Sequence of protein 2:
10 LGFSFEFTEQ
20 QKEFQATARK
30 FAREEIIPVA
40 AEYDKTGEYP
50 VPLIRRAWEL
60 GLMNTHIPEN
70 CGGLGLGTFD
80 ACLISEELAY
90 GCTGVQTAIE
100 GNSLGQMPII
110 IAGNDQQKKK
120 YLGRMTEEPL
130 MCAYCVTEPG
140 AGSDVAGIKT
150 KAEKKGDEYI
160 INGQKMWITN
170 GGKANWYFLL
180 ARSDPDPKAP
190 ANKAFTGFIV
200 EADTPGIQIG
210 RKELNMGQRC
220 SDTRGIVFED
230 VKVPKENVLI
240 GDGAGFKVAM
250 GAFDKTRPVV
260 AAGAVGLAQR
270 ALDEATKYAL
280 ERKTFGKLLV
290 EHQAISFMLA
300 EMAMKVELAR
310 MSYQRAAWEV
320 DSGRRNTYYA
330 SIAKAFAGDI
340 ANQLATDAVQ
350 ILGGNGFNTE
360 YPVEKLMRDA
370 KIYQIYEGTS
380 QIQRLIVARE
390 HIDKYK

Sequence of protein 1:
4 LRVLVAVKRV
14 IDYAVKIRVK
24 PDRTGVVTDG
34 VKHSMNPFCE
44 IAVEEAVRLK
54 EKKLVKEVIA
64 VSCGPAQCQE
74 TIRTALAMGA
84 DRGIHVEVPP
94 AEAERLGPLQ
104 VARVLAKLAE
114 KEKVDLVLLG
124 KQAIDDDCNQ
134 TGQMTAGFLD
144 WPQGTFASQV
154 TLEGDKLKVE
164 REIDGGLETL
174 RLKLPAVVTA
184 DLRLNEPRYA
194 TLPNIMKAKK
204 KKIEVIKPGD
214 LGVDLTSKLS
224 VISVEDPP

These two protein chains interact to form a complex.

Contacts between the two chains:
Residue Y394 in protein 2 interacts with residue K19 in protein 1 (closest heavy-atom distance 3.9 Å).